This data describes a binding interaction between two proteins.

Sequence of protein 1:
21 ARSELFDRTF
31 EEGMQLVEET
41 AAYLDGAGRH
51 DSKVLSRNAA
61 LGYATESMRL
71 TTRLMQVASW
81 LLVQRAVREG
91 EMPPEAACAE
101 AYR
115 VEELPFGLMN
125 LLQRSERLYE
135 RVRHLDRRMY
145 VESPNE

Residue-level contacts at the interface:
Residue L82 in protein 2 contacts residue M92 in protein 1 (closest heavy-atom distance 4.2 Å).
Residue T71 in protein 2 interacts with residue E100 in protein 1 (closest heavy-atom distance 4.6 Å).
Residue R85 in protein 2 is in contact with residue R85 in protein 1 (closest heavy-atom distance 4.5 Å).
Residue M92 in protein 2 contacts residue L82 in protein 1 (closest heavy-atom distance 4.7 Å).
Residue V37 in protein 2 interacts with residue P93 in protein 1 (closest heavy-atom distance 4.2 Å).
Residue A96 in protein 2 interacts with residue V37 in protein 1 (closest heavy-atom distance 4.0 Å).
Residue M92 in protein 2 is in contact with residue V37 in protein 1 (closest heavy-atom distance 3.7 Å).
Residue S79 in protein 2 contacts residue S79 in protein 1 (closest heavy-atom distance 4.0 Å).
Residue R85 in protein 2 interacts with residue E91 in protein 1 (closest heavy-atom distance 2.7 Å).
Residue F30 in protein 2 contacts residue E91 in protein 1 (closest heavy-atom distance 4.1 Å).
Residue E100 in protein 2 is in contact with residue T71 in protein 1 (closest heavy-atom distance 4.3 Å).
Residue M92 in protein 2 interacts with residue M34 in protein 1 (closest heavy-atom distance 3.7 Å).
Residue V83 in protein 2 interacts with residue L82 in protein 1 (closest heavy-atom distance 4.1 Å).
Residue A99 in protein 2 contacts residue T71 in protein 1 (closest heavy-atom distance 4.2 Å).
Residue E38 in protein 2 contacts residue P93 in protein 1 (closest heavy-atom distance 4.2 Å).
Residue V37 in protein 2 interacts with residue A96 in protein 1 (closest heavy-atom distance 4.8 Å).
Residue A86 in protein 2 is in contact with residue L82 in protein 1 (closest heavy-atom distance 4.0 Å).
Residue V83 in protein 2 interacts with residue S79 in protein 1 (closest heavy-atom distance 4.7 Å).
Residue M34 in protein 2 interacts with residue A86 in protein 1 (closest heavy-atom distance 4.6 Å).
Residue E91 in protein 2 is in contact with residue M34 in protein 1 (closest heavy-atom distance 3.2 Å).
Residue M75 in protein 2 is in contact with residue E100 in protein 1 (closest heavy-atom distance 3.1 Å).
Residue E100 in protein 2 interacts with residue M75 in protein 1 (closest heavy-atom distance 3.0 Å).
Residue A41 in protein 2 is in contact with residue P93 in protein 1 (closest heavy-atom distance 4.1 Å).
Residue M92 in protein 2 contacts residue A78 in protein 1 (closest heavy-atom distance 4.5 Å).
Residue E95 in protein 2 is in contact with residue A41 in protein 1 (closest heavy-atom distance 4.4 Å).
Residue A86 in protein 2 interacts with residue M34 in protein 1 (closest heavy-atom distance 4.7 Å).
Residue M34 in protein 2 is in contact with residue E91 in protein 1 (closest heavy-atom distance 3.3 Å).
Residue A78 in protein 2 interacts with residue E100 in protein 1 (closest heavy-atom distance 5.0 Å).
Residue A96 in protein 2 interacts with residue A41 in protein 1 (closest heavy-atom distance 4.2 Å).
Residue A41 in protein 2 is in contact with residue E95 in protein 1 (closest heavy-atom distance 4.2 Å).
Residue M75 in protein 2 interacts with residue A101 in protein 1 (closest heavy-atom distance 4.7 Å).
Residue R85 in protein 2 is in contact with residue A86 in protein 1 (closest heavy-atom distance 4.9 Å).
Residue E95 in protein 2 is in contact with residue D45 in protein 1 (closest heavy-atom distance 4.2 Å).
Residue L82 in protein 2 is in contact with residue A86 in protein 1 (closest heavy-atom distance 4.1 Å).
Residue A101 in protein 2 interacts with residue M75 in protein 1 (closest heavy-atom distance 3.9 Å).
Residue E100 in protein 2 is in contact with residue L74 in protein 1 (closest heavy-atom distance 5.0 Å).
Residue D45 in protein 2 interacts with residue E95 in protein 1 (closest heavy-atom distance 3.3 Å).
Residue P93 in protein 2 interacts with residue V37 in protein 1 (closest heavy-atom distance 4.2 Å).
Residue L82 in protein 2 interacts with residue V83 in protein 1 (closest heavy-atom distance 3.5 Å).
Residue E91 in protein 2 contacts residue L82 in protein 1 (closest heavy-atom distance 4.7 Å).
Residue M34 in protein 2 contacts residue M92 in protein 1 (closest heavy-atom distance 3.3 Å).
Residue V37 in protein 2 contacts residue M92 in protein 1 (closest heavy-atom distance 4.0 Å).
Residue A41 in protein 2 contacts residue A96 in protein 1 (closest heavy-atom distance 4.9 Å).
Residue E91 in protein 2 is in contact with residue R85 in protein 1 (closest heavy-atom distance 2.7 Å).
Residue P93 in protein 2 contacts residue E38 in protein 1 (closest heavy-atom distance 3.9 Å).
Residue L82 in protein 2 is in contact with residue L82 in protein 1 (closest heavy-atom distance 3.8 Å).
Residue P93 in protein 2 contacts residue A41 in protein 1 (closest heavy-atom distance 4.0 Å).
Residue S79 in protein 2 is in contact with residue V83 in protein 1 (closest heavy-atom distance 4.5 Å).
Residue A78 in protein 2 is in contact with residue M92 in protein 1 (closest heavy-atom distance 4.1 Å).

Sequence of protein 2:
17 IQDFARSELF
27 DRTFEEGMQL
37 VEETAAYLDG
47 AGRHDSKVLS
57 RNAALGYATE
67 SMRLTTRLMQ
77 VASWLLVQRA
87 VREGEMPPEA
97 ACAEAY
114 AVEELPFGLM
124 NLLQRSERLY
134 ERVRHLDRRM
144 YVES